Sequence of chain B:
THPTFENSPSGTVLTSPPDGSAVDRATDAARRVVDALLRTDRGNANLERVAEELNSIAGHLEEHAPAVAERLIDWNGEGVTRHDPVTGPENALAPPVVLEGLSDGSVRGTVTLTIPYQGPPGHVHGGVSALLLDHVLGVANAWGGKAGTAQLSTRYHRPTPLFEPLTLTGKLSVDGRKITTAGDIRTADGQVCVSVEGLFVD

These two protein chains interact to form a complex.

Sequence of chain A:
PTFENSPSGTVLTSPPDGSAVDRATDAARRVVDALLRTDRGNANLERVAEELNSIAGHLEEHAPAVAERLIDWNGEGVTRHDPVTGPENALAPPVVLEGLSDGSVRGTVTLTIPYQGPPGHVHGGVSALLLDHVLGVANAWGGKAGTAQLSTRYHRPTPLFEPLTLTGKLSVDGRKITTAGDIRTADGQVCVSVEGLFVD

Residue-level contacts at the interface:
Residue N48 in chain B contacts residue H64 in chain A (closest heavy-atom distance 3.0 Å).
Residue H64 in chain B is in contact with residue N48 in chain A (closest heavy-atom distance 3.1 Å).
Residue R36 in chain B interacts with residue E66 in chain A (closest heavy-atom distance 2.7 Å).
Residue E95 in chain B is in contact with residue L42 in chain A (closest heavy-atom distance 3.4 Å).
Residue L158 in chain B contacts residue T160 in chain A (closest heavy-atom distance 2.8 Å).
Residue G124 in chain B is in contact with residue W80 in chain A (closest heavy-atom distance 3.4 Å).
Residue H68 in chain B contacts residue T44 in chain A (closest heavy-atom distance 3.0 Å).
Residue R36 in chain B contacts residue N59 in chain A (closest heavy-atom distance 3.0 Å).
Residue P90 in chain B interacts with residue Q123 in chain A (closest heavy-atom distance 3.3 Å).
Residue N48 in chain B is in contact with residue H68 in chain A (closest heavy-atom distance 3.4 Å).
Residue P121 in chain B contacts residue P90 in chain A (closest heavy-atom distance 3.2 Å).
Residue H64 in chain B is in contact with residue N50 in chain A (closest heavy-atom distance 3.3 Å).
Residue R46 in chain B is in contact with residue E74 in chain A (closest heavy-atom distance 3.1 Å).
Residue G132 in chain B contacts residue D139 in chain A (closest heavy-atom distance 3.1 Å).
Residue L58 in chain B is in contact with residue V37 in chain A (closest heavy-atom distance 3.4 Å).
Residue E74 in chain B interacts with residue R46 in chain A (closest heavy-atom distance 3.4 Å).
Residue Q123 in chain B contacts residue L76 in chain A (closest heavy-atom distance 3.3 Å).
Residue L98 in chain B interacts with residue V38 in chain A (closest heavy-atom distance 3.4 Å).
Residue T155 in chain B is in contact with residue Y162 in chain A (closest heavy-atom distance 3.5 Å).
Residue L58 in chain B is in contact with residue A30 in chain A (closest heavy-atom distance 3.5 Å).
Residue L58 in chain B contacts residue A33 in chain A (closest heavy-atom distance 3.5 Å).
Residue R36 in chain B is in contact with residue A62 in chain A (closest heavy-atom distance 3.5 Å).
Residue W80 in chain B contacts residue G124 in chain A (closest heavy-atom distance 3.3 Å).
Residue E66 in chain B contacts residue R36 in chain A (closest heavy-atom distance 2.9 Å).
Residue E95 in chain B interacts with residue R46 in chain A (closest heavy-atom distance 2.4 Å).
Residue H130 in chain B interacts with residue D139 in chain A (closest heavy-atom distance 3.1 Å).
Residue P121 in chain B contacts residue L98 in chain A (closest heavy-atom distance 3.3 Å).
Residue R46 in chain B is in contact with residue E95 in chain A (closest heavy-atom distance 2.7 Å).
Residue L51 in chain B contacts residue L65 in chain A (closest heavy-atom distance 3.4 Å).
Residue D45 in chain B contacts residue H68 in chain A (closest heavy-atom distance 2.6 Å).
Residue V37 in chain B is in contact with residue L58 in chain A (closest heavy-atom distance 3.3 Å).
Residue T44 in chain B is in contact with residue L65 in chain A (closest heavy-atom distance 2.7 Å).
Residue Q123 in chain B is in contact with residue P90 in chain A (closest heavy-atom distance 3.4 Å).
Residue G132 in chain B contacts residue L136 in chain A (closest heavy-atom distance 3.5 Å).
Residue N96 in chain B is in contact with residue P121 in chain A (closest heavy-atom distance 3.0 Å).
Residue Q157 in chain B contacts residue R161 in chain A (closest heavy-atom distance 2.9 Å).
Residue D139 in chain B is in contact with residue H130 in chain A (closest heavy-atom distance 3.1 Å).
Residue E57 in chain B interacts with residue I61 in chain A (closest heavy-atom distance 3.4 Å).
Residue H88 in chain B contacts residue G124 in chain A (closest heavy-atom distance 2.9 Å).
Residue N59 in chain B interacts with residue R36 in chain A (closest heavy-atom distance 3.0 Å).
Residue P90 in chain B interacts with residue P121 in chain A (closest heavy-atom distance 3.4 Å).
Residue H68 in chain B contacts residue D45 in chain A (closest heavy-atom distance 2.6 Å).
Residue A33 in chain B interacts with residue L58 in chain A (closest heavy-atom distance 3.5 Å).
Residue H130 in chain B interacts with residue H140 in chain A (closest heavy-atom distance 2.8 Å).
Residue A156 in chain B contacts residue Y162 in chain A (closest heavy-atom distance 2.8 Å).
Residue Q157 in chain B contacts residue T160 in chain A (closest heavy-atom distance 3.2 Å).
Residue T160 in chain B is in contact with residue Q157 in chain A (closest heavy-atom distance 3.2 Å).
Residue W80 in chain B interacts with residue P125 in chain A (closest heavy-atom distance 3.4 Å).
Residue P121 in chain B is in contact with residue N96 in chain A (closest heavy-atom distance 2.8 Å).
Residue L65 in chain B contacts residue T44 in chain A (closest heavy-atom distance 2.7 Å).
Residue T44 in chain B interacts with residue H68 in chain A (closest heavy-atom distance 2.9 Å).
Residue G124 in chain B is in contact with residue H88 in chain A (closest heavy-atom distance 2.6 Å).
Residue H140 in chain B is in contact with residue H130 in chain A (closest heavy-atom distance 2.9 Å).
Residue T160 in chain B is in contact with residue L158 in chain A (closest heavy-atom distance 2.9 Å).
Residue Y162 in chain B contacts residue T155 in chain A (closest heavy-atom distance 3.4 Å).
Residue N50 in chain B interacts with residue H64 in chain A (closest heavy-atom distance 3.4 Å).
Residue L98 in chain B is in contact with residue Y122 in chain A (closest heavy-atom distance 3.4 Å).
Residue P70 in chain B interacts with residue R43 in chain A (closest heavy-atom distance 3.1 Å).
Residue Y162 in chain B contacts residue A156 in chain A (closest heavy-atom distance 2.9 Å).
Residue D139 in chain B contacts residue G132 in chain A (closest heavy-atom distance 3.2 Å).